These two protein chains interact to form a complex.

Interface contacts:
Residue R372 in chain A is in contact with residue W35 in chain B (closest heavy-atom distance 3.7 Å).
Residue G146 in chain A interacts with residue E21 in chain B (closest heavy-atom distance 2.7 Å).
Residue S350 in chain A interacts with residue Q19 in chain B (closest heavy-atom distance 3.2 Å).
Residue I341 in chain A contacts residue R14 in chain B (closest heavy-atom distance 3.4 Å).
Residue I345 in chain A is in contact with residue I15 in chain B (closest heavy-atom distance 4.5 Å).
Residue L349 in chain A is in contact with residue I15 in chain B (closest heavy-atom distance 3.6 Å).
Residue E167 in chain A interacts with residue R37 in chain B (closest heavy-atom distance 4.0 Å).
Residue T351 in chain A is in contact with residue S23 in chain B (closest heavy-atom distance 2.7 Å).
Residue I345 in chain A interacts with residue R14 in chain B (closest heavy-atom distance 3.7 Å).
Residue C374 in chain A contacts residue R31 in chain B (closest heavy-atom distance 4.8 Å).
Residue H371 in chain A is in contact with residue W35 in chain B (closest heavy-atom distance 3.1 Å).
Residue I345 in chain A is in contact with residue F11 in chain B (closest heavy-atom distance 3.7 Å).
Residue E167 in chain A is in contact with residue C25 in chain B (closest heavy-atom distance 3.0 Å).
Residue Y169 in chain A interacts with residue C25 in chain B (closest heavy-atom distance 2.8 Å).
Residue T351 in chain A contacts residue L26 in chain B (closest heavy-atom distance 3.9 Å).
Residue G23 in chain A interacts with residue I15 in chain B (closest heavy-atom distance 4.6 Å).
Residue I341 in chain A interacts with residue F11 in chain B (closest heavy-atom distance 3.9 Å).
Residue Y169 in chain A interacts with residue R37 in chain B (closest heavy-atom distance 4.0 Å).
Residue Q354 in chain A is in contact with residue P28 in chain B (closest heavy-atom distance 4.5 Å).
Residue G168 in chain A contacts residue C25 in chain B (closest heavy-atom distance 4.2 Å).
Residue L346 in chain A contacts residue L26 in chain B (closest heavy-atom distance 4.0 Å).
Residue L346 in chain A is in contact with residue L22 in chain B (closest heavy-atom distance 4.0 Å).
Residue Y169 in chain A is in contact with residue L26 in chain B (closest heavy-atom distance 4.0 Å).
Residue S348 in chain A is in contact with residue I15 in chain B (closest heavy-atom distance 3.9 Å).
Residue G23 in chain A is in contact with residue F11 in chain B (closest heavy-atom distance 3.1 Å).
Residue Y143 in chain A is in contact with residue L26 in chain B (closest heavy-atom distance 4.8 Å).
Residue F375 in chain A interacts with residue A34 in chain B (closest heavy-atom distance 4.4 Å).
Residue S344 in chain A contacts residue F11 in chain B (closest heavy-atom distance 3.7 Å).
Residue K373 in chain A contacts residue R31 in chain B (closest heavy-atom distance 2.9 Å).
Residue R147 in chain A interacts with residue E21 in chain B (closest heavy-atom distance 4.1 Å).
Residue L349 in chain A is in contact with residue L26 in chain B (closest heavy-atom distance 4.2 Å).
Residue M355 in chain A contacts residue L26 in chain B (closest heavy-atom distance 3.9 Å).
Residue L349 in chain A contacts residue S23 in chain B (closest heavy-atom distance 4.2 Å).
Residue L171 in chain A interacts with residue R37 in chain B (closest heavy-atom distance 4.2 Å).
Residue T148 in chain A is in contact with residue C25 in chain B (closest heavy-atom distance 4.0 Å).
Residue T351 in chain A interacts with residue T27 in chain B (closest heavy-atom distance 4.6 Å).
Residue F375 in chain A contacts residue R31 in chain B (closest heavy-atom distance 3.2 Å).
Residue Y169 in chain A interacts with residue R31 in chain B (closest heavy-atom distance 3.0 Å).
Residue L349 in chain A interacts with residue L22 in chain B (closest heavy-atom distance 3.9 Å).
Residue F375 in chain A is in contact with residue L38 in chain B (closest heavy-atom distance 4.7 Å).
Residue D24 in chain A is in contact with residue F11 in chain B (closest heavy-atom distance 3.3 Å).
Residue L349 in chain A interacts with residue A18 in chain B (closest heavy-atom distance 3.9 Å).
Residue A144 in chain A is in contact with residue R14 in chain B (closest heavy-atom distance 2.7 Å).
Residue Y166 in chain A is in contact with residue R37 in chain B (closest heavy-atom distance 3.0 Å).
Residue Y169 in chain A is in contact with residue A34 in chain B (closest heavy-atom distance 3.5 Å).
Residue Y143 in chain A interacts with residue L22 in chain B (closest heavy-atom distance 3.4 Å).
Residue T148 in chain A interacts with residue E21 in chain B (closest heavy-atom distance 3.8 Å).
Residue D25 in chain A contacts residue D7 in chain B (closest heavy-atom distance 3.8 Å).
Residue Y169 in chain A contacts residue A30 in chain B (closest heavy-atom distance 4.6 Å).
Residue F375 in chain A interacts with residue W35 in chain B (closest heavy-atom distance 3.8 Å).
Residue S348 in chain A interacts with residue Q19 in chain B (closest heavy-atom distance 4.5 Å).
Residue T351 in chain A contacts residue Q19 in chain B (closest heavy-atom distance 4.3 Å).
Residue E334 in chain A contacts residue R14 in chain B (closest heavy-atom distance 3.0 Å).
Residue S145 in chain A interacts with residue R14 in chain B (closest heavy-atom distance 4.8 Å).
Residue T148 in chain A contacts residue L22 in chain B (closest heavy-atom distance 3.8 Å).
Residue I345 in chain A contacts residue A18 in chain B (closest heavy-atom distance 3.5 Å).
Residue D25 in chain A interacts with residue F11 in chain B (closest heavy-atom distance 3.5 Å).
Residue L349 in chain A interacts with residue Q19 in chain B (closest heavy-atom distance 3.9 Å).
Residue M355 in chain A interacts with residue R31 in chain B (closest heavy-atom distance 3.2 Å).
Residue Y133 in chain A interacts with residue R31 in chain B (closest heavy-atom distance 4.0 Å).

Sequence of chain A:
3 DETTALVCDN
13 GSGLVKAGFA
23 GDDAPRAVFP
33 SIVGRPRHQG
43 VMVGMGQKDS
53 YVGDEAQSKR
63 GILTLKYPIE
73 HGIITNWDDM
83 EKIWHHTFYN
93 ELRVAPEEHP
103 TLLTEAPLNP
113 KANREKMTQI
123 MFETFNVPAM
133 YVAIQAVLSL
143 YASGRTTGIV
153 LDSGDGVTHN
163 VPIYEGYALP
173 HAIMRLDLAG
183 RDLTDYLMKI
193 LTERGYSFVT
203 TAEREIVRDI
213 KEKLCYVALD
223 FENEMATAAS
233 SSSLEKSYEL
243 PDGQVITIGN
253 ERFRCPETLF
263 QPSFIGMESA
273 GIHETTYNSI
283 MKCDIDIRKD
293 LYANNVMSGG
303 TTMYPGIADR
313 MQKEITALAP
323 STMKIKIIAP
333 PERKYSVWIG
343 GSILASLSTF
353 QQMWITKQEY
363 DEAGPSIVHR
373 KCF

Sequence of chain B:
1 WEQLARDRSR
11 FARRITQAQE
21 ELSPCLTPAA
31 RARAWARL